Sequence of the second protein:
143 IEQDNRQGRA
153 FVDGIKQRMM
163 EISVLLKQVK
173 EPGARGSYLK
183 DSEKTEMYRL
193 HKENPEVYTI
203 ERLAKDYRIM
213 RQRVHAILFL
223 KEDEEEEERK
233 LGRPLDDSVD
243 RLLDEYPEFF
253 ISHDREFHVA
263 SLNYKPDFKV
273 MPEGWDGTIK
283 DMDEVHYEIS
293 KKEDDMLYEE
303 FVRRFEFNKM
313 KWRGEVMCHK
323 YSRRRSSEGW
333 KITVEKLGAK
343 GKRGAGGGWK

Sequence of the first protein:
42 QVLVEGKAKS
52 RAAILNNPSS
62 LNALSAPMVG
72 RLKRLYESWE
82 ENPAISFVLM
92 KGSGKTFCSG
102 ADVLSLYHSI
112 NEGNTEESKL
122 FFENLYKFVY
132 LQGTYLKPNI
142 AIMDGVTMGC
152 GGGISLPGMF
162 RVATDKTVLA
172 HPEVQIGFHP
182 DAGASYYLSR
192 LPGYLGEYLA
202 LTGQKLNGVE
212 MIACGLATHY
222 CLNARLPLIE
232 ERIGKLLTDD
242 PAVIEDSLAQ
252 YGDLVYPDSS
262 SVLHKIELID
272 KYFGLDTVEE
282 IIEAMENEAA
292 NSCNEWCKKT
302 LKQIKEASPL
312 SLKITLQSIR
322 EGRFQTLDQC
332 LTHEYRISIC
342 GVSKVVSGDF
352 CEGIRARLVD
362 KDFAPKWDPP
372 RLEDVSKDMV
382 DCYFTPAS

This data describes a binding interaction between two proteins.

Interface contacts:
Residue R72 in the first protein is in contact with residue G276 in the second protein (closest heavy-atom distance 4.3 Å).
Residue L76 in the first protein interacts with residue D278 in the second protein (closest heavy-atom distance 3.5 Å).
Residue V45 in the first protein contacts residue G276 in the second protein (closest heavy-atom distance 3.6 Å).
Residue S79 in the first protein is in contact with residue G279 in the second protein (closest heavy-atom distance 3.5 Å).
Residue V45 in the first protein contacts residue E275 in the second protein (closest heavy-atom distance 3.2 Å).
Residue G47 in the first protein is in contact with residue E275 in the second protein (closest heavy-atom distance 4.5 Å).
Residue E82 in the first protein interacts with residue I281 in the second protein (closest heavy-atom distance 5.0 Å).
Residue R75 in the first protein is in contact with residue D278 in the second protein (closest heavy-atom distance 3.5 Å).
Residue R72 in the first protein contacts residue D278 in the second protein (closest heavy-atom distance 3.2 Å).
Residue E78 in the first protein interacts with residue T280 in the second protein (closest heavy-atom distance 4.3 Å).
Residue S79 in the first protein is in contact with residue T280 in the second protein (closest heavy-atom distance 4.7 Å).